Contacts between the two chains:
Residue N231 in the second protein interacts with residue A5 in the first protein (closest heavy-atom distance 3.6 Å).
Residue W235 in the second protein is in contact with residue A5 in the first protein (closest heavy-atom distance 3.4 Å).
Residue L179 in the second protein interacts with residue G6 in the first protein (closest heavy-atom distance 3.8 Å).
Residue S50 in the second protein interacts with residue G10 in the first protein (closest heavy-atom distance 4.4 Å).
Residue V51 in the second protein contacts residue G10 in the first protein (closest heavy-atom distance 3.5 Å).
Residue V183 in the second protein contacts residue A5 in the first protein (closest heavy-atom distance 4.7 Å).
Residue N55 in the second protein interacts with residue R12 in the first protein (closest heavy-atom distance 4.8 Å).
Residue L179 in the second protein contacts residue I8 in the first protein (closest heavy-atom distance 3.6 Å).
Residue L48 in the second protein is in contact with residue S13 in the first protein (closest heavy-atom distance 3.9 Å).
Residue L227 in the second protein contacts residue I8 in the first protein (closest heavy-atom distance 4.1 Å).
Residue K54 in the second protein interacts with residue I8 in the first protein (closest heavy-atom distance 4.5 Å).
Residue V51 in the second protein contacts residue R11 in the first protein (closest heavy-atom distance 3.7 Å).
Residue V51 in the second protein is in contact with residue R12 in the first protein (closest heavy-atom distance 3.7 Å).
Residue E187 in the second protein is in contact with residue A5 in the first protein (closest heavy-atom distance 3.1 Å).
Residue V51 in the second protein interacts with residue S13 in the first protein (closest heavy-atom distance 3.6 Å).
Residue N180 in the second protein interacts with residue I8 in the first protein (closest heavy-atom distance 2.9 Å).
Residue K127 in the second protein interacts with residue I8 in the first protein (closest heavy-atom distance 4.1 Å).
Residue L227 in the second protein interacts with residue P9 in the first protein (closest heavy-atom distance 3.6 Å).
Residue L234 in the second protein interacts with residue A5 in the first protein (closest heavy-atom distance 3.2 Å).
Residue Y24 in the second protein interacts with residue R11 in the first protein (closest heavy-atom distance 3.9 Å).
Residue E19 in the second protein contacts residue R12 in the first protein (closest heavy-atom distance 3.5 Å).
Residue Y186 in the second protein is in contact with residue A5 in the first protein (closest heavy-atom distance 4.8 Å).
Residue I224 in the second protein is in contact with residue I8 in the first protein (closest heavy-atom distance 4.2 Å).
Residue V183 in the second protein interacts with residue G6 in the first protein (closest heavy-atom distance 3.7 Å).
Residue K54 in the second protein contacts residue G10 in the first protein (closest heavy-atom distance 3.7 Å).
Residue N55 in the second protein is in contact with residue G10 in the first protein (closest heavy-atom distance 4.7 Å).
Residue E19 in the second protein is in contact with residue S13 in the first protein (closest heavy-atom distance 2.5 Å).
Residue E19 in the second protein contacts residue R11 in the first protein (closest heavy-atom distance 4.5 Å).
Residue N55 in the second protein is in contact with residue R11 in the first protein (closest heavy-atom distance 3.0 Å).
Residue N231 in the second protein interacts with residue G6 in the first protein (closest heavy-atom distance 2.9 Å).
Residue G176 in the second protein contacts residue I8 in the first protein (closest heavy-atom distance 3.7 Å).
Residue N47 in the second protein contacts residue S13 in the first protein (closest heavy-atom distance 4.5 Å).

Sequence of the first protein:
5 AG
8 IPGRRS

These two protein chains interact to form a complex.

Sequence of the second protein:
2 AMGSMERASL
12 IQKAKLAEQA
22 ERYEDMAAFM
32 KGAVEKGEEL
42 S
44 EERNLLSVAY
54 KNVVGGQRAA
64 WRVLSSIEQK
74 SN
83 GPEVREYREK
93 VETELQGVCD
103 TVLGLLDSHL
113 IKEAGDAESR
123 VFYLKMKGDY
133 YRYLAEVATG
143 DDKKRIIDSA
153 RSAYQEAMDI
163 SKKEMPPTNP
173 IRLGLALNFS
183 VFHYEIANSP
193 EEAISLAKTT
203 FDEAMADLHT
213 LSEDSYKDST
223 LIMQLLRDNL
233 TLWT